Sequence of chain B:
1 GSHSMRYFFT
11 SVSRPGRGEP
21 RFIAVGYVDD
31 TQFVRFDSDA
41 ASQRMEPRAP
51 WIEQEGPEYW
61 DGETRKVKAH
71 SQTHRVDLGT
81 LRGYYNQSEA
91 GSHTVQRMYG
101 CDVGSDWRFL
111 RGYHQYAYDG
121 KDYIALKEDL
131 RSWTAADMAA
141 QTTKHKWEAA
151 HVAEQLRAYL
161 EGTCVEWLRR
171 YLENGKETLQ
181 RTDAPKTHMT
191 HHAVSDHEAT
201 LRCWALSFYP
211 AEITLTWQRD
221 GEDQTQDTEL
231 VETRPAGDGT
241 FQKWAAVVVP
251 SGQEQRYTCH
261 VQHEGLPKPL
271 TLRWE

Sequence of chain A:
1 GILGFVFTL

This data describes a binding interaction between two proteins.

Contacts between the two chains:
Residue Q155 in chain B is in contact with residue F5 in chain A (closest heavy-atom distance 3.4 Å).
Residue W147 in chain B interacts with residue L9 in chain A (closest heavy-atom distance 4.0 Å).
Residue H114 in chain B interacts with residue L3 in chain A (closest heavy-atom distance 4.8 Å).
Residue Y7 in chain B contacts residue G1 in chain A (closest heavy-atom distance 3.0 Å).
Residue M45 in chain B is in contact with residue I2 in chain A (closest heavy-atom distance 4.3 Å).
Residue Y59 in chain B interacts with residue G1 in chain A (closest heavy-atom distance 4.6 Å).
Residue R97 in chain B is in contact with residue F7 in chain A (closest heavy-atom distance 3.4 Å).
Residue Y159 in chain B interacts with residue I2 in chain A (closest heavy-atom distance 3.4 Å).
Residue W147 in chain B contacts residue F7 in chain A (closest heavy-atom distance 3.4 Å).
Residue W147 in chain B contacts residue T8 in chain A (closest heavy-atom distance 3.0 Å).
Residue R97 in chain B is in contact with residue L3 in chain A (closest heavy-atom distance 3.3 Å).
Residue Y159 in chain B contacts residue G1 in chain A (closest heavy-atom distance 2.7 Å).
Residue Y99 in chain B is in contact with residue I2 in chain A (closest heavy-atom distance 3.3 Å).
Residue F33 in chain B interacts with residue G1 in chain A (closest heavy-atom distance 4.8 Å).
Residue D77 in chain B contacts residue T8 in chain A (closest heavy-atom distance 3.5 Å).
Residue W167 in chain B interacts with residue G1 in chain A (closest heavy-atom distance 3.4 Å).
Residue V152 in chain B interacts with residue F5 in chain A (closest heavy-atom distance 4.3 Å).
Residue V152 in chain B contacts residue F7 in chain A (closest heavy-atom distance 3.7 Å).
Residue Y171 in chain B contacts residue G1 in chain A (closest heavy-atom distance 2.8 Å).
Residue T73 in chain B contacts residue T8 in chain A (closest heavy-atom distance 3.4 Å).
Residue E63 in chain B interacts with residue G1 in chain A (closest heavy-atom distance 3.1 Å).
Residue H70 in chain B is in contact with residue V6 in chain A (closest heavy-atom distance 3.8 Å).
Residue V95 in chain B is in contact with residue L9 in chain A (closest heavy-atom distance 4.7 Å).
Residue Y159 in chain B interacts with residue L3 in chain A (closest heavy-atom distance 3.5 Å).
Residue A69 in chain B interacts with residue V6 in chain A (closest heavy-atom distance 4.0 Å).
Residue E63 in chain B interacts with residue I2 in chain A (closest heavy-atom distance 3.0 Å).
Residue H70 in chain B contacts residue L3 in chain A (closest heavy-atom distance 3.3 Å).
Residue L156 in chain B is in contact with residue L3 in chain A (closest heavy-atom distance 3.7 Å).
Residue K66 in chain B is in contact with residue I2 in chain A (closest heavy-atom distance 3.2 Å).
Residue T80 in chain B is in contact with residue L9 in chain A (closest heavy-atom distance 3.7 Å).
Residue V76 in chain B is in contact with residue T8 in chain A (closest heavy-atom distance 3.5 Å).
Residue Y123 in chain B is in contact with residue L9 in chain A (closest heavy-atom distance 3.4 Å).
Residue K146 in chain B is in contact with residue L9 in chain A (closest heavy-atom distance 3.5 Å).
Residue K66 in chain B interacts with residue L3 in chain A (closest heavy-atom distance 3.5 Å).
Residue Y84 in chain B interacts with residue L9 in chain A (closest heavy-atom distance 3.6 Å).
Residue Y116 in chain B contacts residue F7 in chain A (closest heavy-atom distance 3.8 Å).
Residue D77 in chain B interacts with residue F7 in chain A (closest heavy-atom distance 4.9 Å).
Residue L156 in chain B interacts with residue F7 in chain A (closest heavy-atom distance 4.0 Å).
Residue H70 in chain B is in contact with residue I2 in chain A (closest heavy-atom distance 3.8 Å).
Residue V67 in chain B contacts residue I2 in chain A (closest heavy-atom distance 3.2 Å).
Residue K66 in chain B is in contact with residue G1 in chain A (closest heavy-atom distance 4.5 Å).
Residue Y7 in chain B contacts residue I2 in chain A (closest heavy-atom distance 3.3 Å).
Residue Y116 in chain B interacts with residue L9 in chain A (closest heavy-atom distance 4.1 Å).
Residue T143 in chain B interacts with residue L9 in chain A (closest heavy-atom distance 3.0 Å).
Residue Y99 in chain B is in contact with residue L3 in chain A (closest heavy-atom distance 3.3 Å).
Residue D77 in chain B is in contact with residue L9 in chain A (closest heavy-atom distance 3.1 Å).
Residue K66 in chain B is in contact with residue G4 in chain A (closest heavy-atom distance 4.0 Å).
Residue F9 in chain B interacts with residue I2 in chain A (closest heavy-atom distance 4.2 Å).
Residue H70 in chain B interacts with residue F5 in chain A (closest heavy-atom distance 4.4 Å).
Residue L81 in chain B interacts with residue L9 in chain A (closest heavy-atom distance 3.4 Å).
Residue I124 in chain B contacts residue L9 in chain A (closest heavy-atom distance 4.4 Å).
Residue T73 in chain B is in contact with residue V6 in chain A (closest heavy-atom distance 3.3 Å).
Residue R97 in chain B contacts residue F5 in chain A (closest heavy-atom distance 4.8 Å).
Residue L156 in chain B interacts with residue F5 in chain A (closest heavy-atom distance 3.7 Å).
Residue K146 in chain B interacts with residue T8 in chain A (closest heavy-atom distance 3.1 Å).
Residue M5 in chain B contacts residue G1 in chain A (closest heavy-atom distance 3.8 Å).
Residue H114 in chain B is in contact with residue F7 in chain A (closest heavy-atom distance 3.7 Å).
Residue T73 in chain B is in contact with residue F7 in chain A (closest heavy-atom distance 3.0 Å).